These two protein chains interact to form a complex.

Sequence of protein 2:
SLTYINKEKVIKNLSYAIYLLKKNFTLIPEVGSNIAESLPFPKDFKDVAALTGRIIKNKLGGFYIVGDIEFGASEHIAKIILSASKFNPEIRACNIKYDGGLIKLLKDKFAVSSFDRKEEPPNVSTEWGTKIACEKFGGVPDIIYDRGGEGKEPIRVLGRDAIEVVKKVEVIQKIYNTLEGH

Sequence of protein 1:
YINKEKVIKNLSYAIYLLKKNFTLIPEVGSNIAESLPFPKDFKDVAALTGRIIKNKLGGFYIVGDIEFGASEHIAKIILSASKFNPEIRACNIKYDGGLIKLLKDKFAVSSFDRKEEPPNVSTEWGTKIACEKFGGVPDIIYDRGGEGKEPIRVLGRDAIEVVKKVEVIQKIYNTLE

Residue-level contacts at the interface:
Residue T54 in protein 2 is in contact with residue K61 in protein 1 (closest heavy-atom distance 3.0 Å).
Residue G155 in protein 2 interacts with residue K156 in protein 1 (closest heavy-atom distance 3.2 Å).
Residue E154 in protein 2 contacts residue G153 in protein 1 (closest heavy-atom distance 3.0 Å).
Residue I58 in protein 2 is in contact with residue R56 in protein 1 (closest heavy-atom distance 3.7 Å).
Residue V68 in protein 2 contacts residue V68 in protein 1 (closest heavy-atom distance 3.6 Å).
Residue G153 in protein 2 interacts with residue G155 in protein 1 (closest heavy-atom distance 2.9 Å).
Residue E154 in protein 2 contacts residue G152 in protein 1 (closest heavy-atom distance 3.7 Å).
Residue A75 in protein 2 is in contact with residue K61 in protein 1 (closest heavy-atom distance 3.2 Å).
Residue E72 in protein 2 contacts residue L62 in protein 1 (closest heavy-atom distance 4.1 Å).
Residue I58 in protein 2 contacts residue V68 in protein 1 (closest heavy-atom distance 3.9 Å).
Residue K156 in protein 2 interacts with residue E32 in protein 1 (closest heavy-atom distance 3.1 Å).
Residue K61 in protein 2 contacts residue N36 in protein 1 (closest heavy-atom distance 3.2 Å).
Residue Y66 in protein 2 is in contact with residue V68 in protein 1 (closest heavy-atom distance 3.6 Å).
Residue P158 in protein 2 is in contact with residue G155 in protein 1 (closest heavy-atom distance 4.4 Å).
Residue G69 in protein 2 is in contact with residue Y66 in protein 1 (closest heavy-atom distance 3.5 Å).
Residue E154 in protein 2 contacts residue R151 in protein 1 (closest heavy-atom distance 4.1 Å).
Residue G153 in protein 2 interacts with residue E154 in protein 1 (closest heavy-atom distance 3.0 Å).
Residue Y66 in protein 2 is in contact with residue G69 in protein 1 (closest heavy-atom distance 3.5 Å).
Residue I58 in protein 2 interacts with residue G55 in protein 1 (closest heavy-atom distance 4.2 Å).
Residue L62 in protein 2 interacts with residue A75 in protein 1 (closest heavy-atom distance 4.5 Å).
Residue K156 in protein 2 contacts residue G153 in protein 1 (closest heavy-atom distance 4.5 Å).
Residue L62 in protein 2 contacts residue E72 in protein 1 (closest heavy-atom distance 3.4 Å).
Residue G153 in protein 2 interacts with residue G153 in protein 1 (closest heavy-atom distance 3.6 Å).
Residue G55 in protein 2 interacts with residue I58 in protein 1 (closest heavy-atom distance 4.2 Å).
Residue L62 in protein 2 is in contact with residue T54 in protein 1 (closest heavy-atom distance 3.7 Å).
Residue V33 in protein 2 contacts residue E32 in protein 1 (closest heavy-atom distance 3.6 Å).
Residue G152 in protein 2 interacts with residue E154 in protein 1 (closest heavy-atom distance 3.6 Å).
Residue K156 in protein 2 is in contact with residue G155 in protein 1 (closest heavy-atom distance 3.1 Å).
Residue E154 in protein 2 contacts residue E154 in protein 1 (closest heavy-atom distance 4.0 Å).
Residue G155 in protein 2 contacts residue G153 in protein 1 (closest heavy-atom distance 2.7 Å).
Residue T54 in protein 2 contacts residue N60 in protein 1 (closest heavy-atom distance 3.8 Å).
Residue G155 in protein 2 is in contact with residue G155 in protein 1 (closest heavy-atom distance 4.4 Å).
Residue K59 in protein 2 is in contact with residue G55 in protein 1 (closest heavy-atom distance 4.1 Å).
Residue G155 in protein 2 is in contact with residue P158 in protein 1 (closest heavy-atom distance 4.4 Å).
Residue T54 in protein 2 is in contact with residue L62 in protein 1 (closest heavy-atom distance 3.5 Å).
Residue K156 in protein 2 is in contact with residue K156 in protein 1 (closest heavy-atom distance 4.3 Å).
Residue T54 in protein 2 interacts with residue Y66 in protein 1 (closest heavy-atom distance 2.7 Å).
Residue K61 in protein 2 interacts with residue L53 in protein 1 (closest heavy-atom distance 3.1 Å).
Residue D70 in protein 2 contacts residue Y66 in protein 1 (closest heavy-atom distance 4.3 Å).
Residue K61 in protein 2 is in contact with residue G55 in protein 1 (closest heavy-atom distance 3.5 Å).
Residue K59 in protein 2 interacts with residue T54 in protein 1 (closest heavy-atom distance 3.6 Å).
Residue N60 in protein 2 interacts with residue T54 in protein 1 (closest heavy-atom distance 3.6 Å).
Residue G55 in protein 2 is in contact with residue K59 in protein 1 (closest heavy-atom distance 4.2 Å).
Residue G55 in protein 2 is in contact with residue Y66 in protein 1 (closest heavy-atom distance 3.8 Å).
Residue R151 in protein 2 is in contact with residue E154 in protein 1 (closest heavy-atom distance 4.2 Å).
Residue K61 in protein 2 contacts residue S76 in protein 1 (closest heavy-atom distance 3.7 Å).
Residue E157 in protein 2 interacts with residue G155 in protein 1 (closest heavy-atom distance 3.6 Å).
Residue Y66 in protein 2 is in contact with residue G55 in protein 1 (closest heavy-atom distance 3.6 Å).
Residue Y66 in protein 2 contacts residue T54 in protein 1 (closest heavy-atom distance 2.6 Å).
Residue I58 in protein 2 is in contact with residue I58 in protein 1 (closest heavy-atom distance 4.4 Å).
Residue V68 in protein 2 is in contact with residue Y66 in protein 1 (closest heavy-atom distance 3.5 Å).
Residue K61 in protein 2 is in contact with residue A75 in protein 1 (closest heavy-atom distance 2.8 Å).
Residue R56 in protein 2 interacts with residue I58 in protein 1 (closest heavy-atom distance 3.8 Å).
Residue E32 in protein 2 is in contact with residue V33 in protein 1 (closest heavy-atom distance 3.5 Å).
Residue G155 in protein 2 interacts with residue E157 in protein 1 (closest heavy-atom distance 3.8 Å).
Residue Y66 in protein 2 interacts with residue D70 in protein 1 (closest heavy-atom distance 4.2 Å).
Residue V33 in protein 2 contacts residue V33 in protein 1 (closest heavy-atom distance 3.7 Å).
Residue T54 in protein 2 contacts residue K59 in protein 1 (closest heavy-atom distance 3.8 Å).
Residue V68 in protein 2 interacts with residue I58 in protein 1 (closest heavy-atom distance 4.0 Å).
Residue K61 in protein 2 interacts with residue T54 in protein 1 (closest heavy-atom distance 2.9 Å).